Sequence of chain B:
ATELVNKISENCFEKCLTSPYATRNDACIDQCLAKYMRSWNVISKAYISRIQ

Sequence of chain A:
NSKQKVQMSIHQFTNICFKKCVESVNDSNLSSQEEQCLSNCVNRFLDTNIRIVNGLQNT

Interface contacts:
Residue N33 in chain A interacts with residue R42 in chain B (closest heavy-atom distance 2.4 Å).
Residue D51 in chain A interacts with residue R54 in chain B (closest heavy-atom distance 2.7 Å).
Residue N19 in chain A interacts with residue Y40 in chain B (closest heavy-atom distance 3.8 Å).
Residue D31 in chain A contacts residue K39 in chain B (closest heavy-atom distance 3.5 Å).
Residue F22 in chain A contacts residue K39 in chain B (closest heavy-atom distance 4.1 Å).
Residue V29 in chain A contacts residue C32 in chain B (closest heavy-atom distance 3.8 Å).
Residue K23 in chain A contacts residue K19 in chain B (closest heavy-atom distance 3.9 Å).
Residue E39 in chain A is in contact with residue V46 in chain B (closest heavy-atom distance 3.8 Å).
Residue I14 in chain A contacts residue Y51 in chain B (closest heavy-atom distance 3.4 Å).
Residue K23 in chain A is in contact with residue N15 in chain B (closest heavy-atom distance 3.1 Å).
Residue I14 in chain A contacts residue W44 in chain B (closest heavy-atom distance 3.7 Å).
Residue S32 in chain A is in contact with residue A38 in chain B (closest heavy-atom distance 4.0 Å).
Residue S28 in chain A is in contact with residue K39 in chain B (closest heavy-atom distance 3.4 Å).
Residue C21 in chain A is in contact with residue I47 in chain B (closest heavy-atom distance 4.2 Å).
Residue S43 in chain A interacts with residue V46 in chain B (closest heavy-atom distance 4.2 Å).
Residue L42 in chain A contacts residue S43 in chain B (closest heavy-atom distance 3.2 Å).
Residue L50 in chain A is in contact with residue Y51 in chain B (closest heavy-atom distance 4.2 Å).
Residue L34 in chain A is in contact with residue S43 in chain B (closest heavy-atom distance 3.7 Å).
Residue N33 in chain A interacts with residue K39 in chain B (closest heavy-atom distance 2.8 Å).
Residue T18 in chain A contacts residue I47 in chain B (closest heavy-atom distance 3.6 Å).
Residue Q11 in chain A contacts residue W44 in chain B (closest heavy-atom distance 3.5 Å).
Residue F22 in chain A contacts residue Y40 in chain B (closest heavy-atom distance 3.6 Å).
Residue V26 in chain A is in contact with residue S43 in chain B (closest heavy-atom distance 4.0 Å).
Residue F17 in chain A is in contact with residue Y51 in chain B (closest heavy-atom distance 4.0 Å).
Residue S32 in chain A interacts with residue R42 in chain B (closest heavy-atom distance 3.0 Å).
Residue D31 in chain A is in contact with residue Q35 in chain B (closest heavy-atom distance 3.8 Å).
Residue F22 in chain A contacts residue N15 in chain B (closest heavy-atom distance 3.9 Å).
Residue I14 in chain A interacts with residue S48 in chain B (closest heavy-atom distance 3.4 Å).
Residue N19 in chain A contacts residue K11 in chain B (closest heavy-atom distance 3.8 Å).
Residue L34 in chain A is in contact with residue V46 in chain B (closest heavy-atom distance 4.2 Å).
Residue L42 in chain A interacts with residue V46 in chain B (closest heavy-atom distance 4.1 Å).
Residue H15 in chain A interacts with residue E7 in chain B (closest heavy-atom distance 3.5 Å).
Residue V26 in chain A is in contact with residue K19 in chain B (closest heavy-atom distance 2.7 Å).
Residue L42 in chain A is in contact with residue I47 in chain B (closest heavy-atom distance 4.0 Å).
Residue F17 in chain A is in contact with residue I47 in chain B (closest heavy-atom distance 4.0 Å).
Residue I54 in chain A is in contact with residue R54 in chain B (closest heavy-atom distance 4.2 Å).
Residue V46 in chain A is in contact with residue I47 in chain B (closest heavy-atom distance 3.5 Å).
Residue I14 in chain A is in contact with residue I47 in chain B (closest heavy-atom distance 4.1 Å).
Residue S32 in chain A is in contact with residue K39 in chain B (closest heavy-atom distance 4.1 Å).
Residue L34 in chain A is in contact with residue K39 in chain B (closest heavy-atom distance 3.9 Å).
Residue S13 in chain A is in contact with residue Y51 in chain B (closest heavy-atom distance 3.9 Å).
Residue E38 in chain A is in contact with residue K39 in chain B (closest heavy-atom distance 2.7 Å).
Residue H15 in chain A is in contact with residue W44 in chain B (closest heavy-atom distance 3.4 Å).
Residue F22 in chain A contacts residue K19 in chain B (closest heavy-atom distance 4.0 Å).
Residue T18 in chain A contacts residue W44 in chain B (closest heavy-atom distance 3.7 Å).
Residue E27 in chain A is in contact with residue K19 in chain B (closest heavy-atom distance 3.9 Å).
Residue L34 in chain A contacts residue R42 in chain B (closest heavy-atom distance 3.5 Å).
Residue T18 in chain A is in contact with residue Y40 in chain B (closest heavy-atom distance 3.6 Å).
Residue F22 in chain A interacts with residue C36 in chain B (closest heavy-atom distance 4.0 Å).
Residue F22 in chain A contacts residue S43 in chain B (closest heavy-atom distance 3.6 Å).
Residue V26 in chain A is in contact with residue K39 in chain B (closest heavy-atom distance 3.9 Å).
Residue V10 in chain A contacts residue Y51 in chain B (closest heavy-atom distance 4.1 Å).
Residue V29 in chain A is in contact with residue C36 in chain B (closest heavy-atom distance 3.3 Å).
Residue V29 in chain A interacts with residue K39 in chain B (closest heavy-atom distance 4.1 Å).
Residue N47 in chain A interacts with residue R54 in chain B (closest heavy-atom distance 3.1 Å).
Residue V29 in chain A interacts with residue Q35 in chain B (closest heavy-atom distance 3.1 Å).
Residue N30 in chain A interacts with residue Q35 in chain B (closest heavy-atom distance 3.1 Å).
Residue N19 in chain A contacts residue N15 in chain B (closest heavy-atom distance 2.8 Å).
Residue S43 in chain A is in contact with residue A50 in chain B (closest heavy-atom distance 4.0 Å).
Residue H15 in chain A contacts residue L8 in chain B (closest heavy-atom distance 4.2 Å).

The following describes two proteins that form a bound complex.